The following describes two proteins that form a bound complex.

Sequence of chain A:
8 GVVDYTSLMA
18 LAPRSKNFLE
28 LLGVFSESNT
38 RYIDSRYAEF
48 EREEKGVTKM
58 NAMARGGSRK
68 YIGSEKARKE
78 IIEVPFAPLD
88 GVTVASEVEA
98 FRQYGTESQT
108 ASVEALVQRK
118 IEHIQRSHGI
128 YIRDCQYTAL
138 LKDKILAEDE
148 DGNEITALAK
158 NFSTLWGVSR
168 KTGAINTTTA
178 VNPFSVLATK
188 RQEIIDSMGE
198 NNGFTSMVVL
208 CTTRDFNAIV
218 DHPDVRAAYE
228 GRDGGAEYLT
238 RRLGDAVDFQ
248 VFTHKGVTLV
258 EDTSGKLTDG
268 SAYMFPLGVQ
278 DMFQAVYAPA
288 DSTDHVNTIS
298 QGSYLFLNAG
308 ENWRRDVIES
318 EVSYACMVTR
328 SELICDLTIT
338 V

Sequence of chain B:
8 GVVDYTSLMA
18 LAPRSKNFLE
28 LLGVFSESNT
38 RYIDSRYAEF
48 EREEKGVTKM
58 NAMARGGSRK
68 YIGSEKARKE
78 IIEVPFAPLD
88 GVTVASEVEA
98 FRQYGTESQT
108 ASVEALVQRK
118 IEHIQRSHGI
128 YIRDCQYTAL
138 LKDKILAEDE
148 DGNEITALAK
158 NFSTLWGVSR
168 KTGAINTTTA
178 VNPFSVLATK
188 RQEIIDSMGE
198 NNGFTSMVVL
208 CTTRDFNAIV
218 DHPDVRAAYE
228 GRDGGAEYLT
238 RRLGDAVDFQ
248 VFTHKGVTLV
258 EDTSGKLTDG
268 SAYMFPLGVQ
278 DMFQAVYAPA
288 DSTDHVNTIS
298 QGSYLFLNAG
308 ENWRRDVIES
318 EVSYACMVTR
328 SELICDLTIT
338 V

Contacts between the two chains:
Residue I78 in chain A contacts residue I78 in chain B (closest heavy-atom distance 4.7 Å).
Residue Y44 in chain A interacts with residue I78 in chain B (closest heavy-atom distance 2.8 Å).
Residue I78 in chain A contacts residue Y44 in chain B (closest heavy-atom distance 3.0 Å).
Residue Y44 in chain A is in contact with residue K76 in chain B (closest heavy-atom distance 4.3 Å).
Residue N294 in chain A contacts residue N294 in chain B (closest heavy-atom distance 4.2 Å).